Sequence of protein 1:
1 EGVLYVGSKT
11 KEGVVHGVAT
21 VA

The following describes two proteins that form a bound complex.

Sequence of protein 2:
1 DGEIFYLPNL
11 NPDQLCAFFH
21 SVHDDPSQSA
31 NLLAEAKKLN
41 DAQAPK

Contacts between the two chains:
Residue S29 in protein 2 is in contact with residue G2 in protein 1 (closest heavy-atom distance 3.2 Å).
Residue D1 in protein 2 contacts residue V21 in protein 1 (closest heavy-atom distance 3.8 Å).
Residue S29 in protein 2 interacts with residue E1 in protein 1 (closest heavy-atom distance 4.2 Å).
Residue I4 in protein 2 interacts with residue V18 in protein 1 (closest heavy-atom distance 2.9 Å).
Residue Y6 in protein 2 is in contact with residue G7 in protein 1 (closest heavy-atom distance 4.8 Å).
Residue F5 in protein 2 contacts residue G17 in protein 1 (closest heavy-atom distance 3.3 Å).
Residue F19 in protein 2 contacts residue L4 in protein 1 (closest heavy-atom distance 4.1 Å).
Residue F18 in protein 2 is in contact with residue V18 in protein 1 (closest heavy-atom distance 3.3 Å).
Residue L7 in protein 2 interacts with residue G17 in protein 1 (closest heavy-atom distance 4.1 Å).
Residue F5 in protein 2 interacts with residue H16 in protein 1 (closest heavy-atom distance 4.8 Å).
Residue F19 in protein 2 contacts residue V3 in protein 1 (closest heavy-atom distance 3.6 Å).
Residue E3 in protein 2 interacts with residue A19 in protein 1 (closest heavy-atom distance 2.8 Å).
Residue L33 in protein 2 is in contact with residue V18 in protein 1 (closest heavy-atom distance 3.6 Å).
Residue P26 in protein 2 contacts residue G2 in protein 1 (closest heavy-atom distance 3.7 Å).
Residue F5 in protein 2 contacts residue A19 in protein 1 (closest heavy-atom distance 4.9 Å).
Residue F19 in protein 2 is in contact with residue G17 in protein 1 (closest heavy-atom distance 3.8 Å).
Residue D1 in protein 2 interacts with residue T20 in protein 1 (closest heavy-atom distance 4.8 Å).
Residue F19 in protein 2 contacts residue Y5 in protein 1 (closest heavy-atom distance 3.4 Å).
Residue L33 in protein 2 contacts residue T20 in protein 1 (closest heavy-atom distance 3.4 Å).
Residue A30 in protein 2 interacts with residue V3 in protein 1 (closest heavy-atom distance 4.4 Å).
Residue G2 in protein 2 contacts residue V21 in protein 1 (closest heavy-atom distance 3.9 Å).
Residue E3 in protein 2 interacts with residue T20 in protein 1 (closest heavy-atom distance 2.6 Å).
Residue G2 in protein 2 interacts with residue A19 in protein 1 (closest heavy-atom distance 4.9 Å).
Residue F5 in protein 2 is in contact with residue V18 in protein 1 (closest heavy-atom distance 2.7 Å).
Residue P8 in protein 2 interacts with residue V15 in protein 1 (closest heavy-atom distance 3.5 Å).
Residue L15 in protein 2 is in contact with residue H16 in protein 1 (closest heavy-atom distance 3.3 Å).
Residue Y6 in protein 2 is in contact with residue H16 in protein 1 (closest heavy-atom distance 3.9 Å).
Residue V22 in protein 2 contacts residue V3 in protein 1 (closest heavy-atom distance 3.4 Å).
Residue F19 in protein 2 is in contact with residue V18 in protein 1 (closest heavy-atom distance 4.1 Å).
Residue I4 in protein 2 is in contact with residue A19 in protein 1 (closest heavy-atom distance 3.2 Å).
Residue S29 in protein 2 interacts with residue V3 in protein 1 (closest heavy-atom distance 3.5 Å).
Residue Y6 in protein 2 interacts with residue G17 in protein 1 (closest heavy-atom distance 3.5 Å).
Residue S27 in protein 2 contacts residue E1 in protein 1 (closest heavy-atom distance 4.3 Å).
Residue G2 in protein 2 interacts with residue A22 in protein 1 (closest heavy-atom distance 4.5 Å).
Residue L7 in protein 2 interacts with residue H16 in protein 1 (closest heavy-atom distance 2.9 Å).
Residue Y6 in protein 2 interacts with residue S8 in protein 1 (closest heavy-atom distance 3.9 Å).
Residue P26 in protein 2 interacts with residue E1 in protein 1 (closest heavy-atom distance 3.2 Å).
Residue F18 in protein 2 interacts with residue V3 in protein 1 (closest heavy-atom distance 3.3 Å).
Residue G2 in protein 2 contacts residue T20 in protein 1 (closest heavy-atom distance 2.7 Å).
Residue L7 in protein 2 is in contact with residue V18 in protein 1 (closest heavy-atom distance 3.3 Å).
Residue L7 in protein 2 is in contact with residue V15 in protein 1 (closest heavy-atom distance 4.8 Å).
Residue Y6 in protein 2 interacts with residue V6 in protein 1 (closest heavy-atom distance 4.5 Å).
Residue F5 in protein 2 contacts residue T20 in protein 1 (closest heavy-atom distance 3.7 Å).
Residue A30 in protein 2 is in contact with residue T20 in protein 1 (closest heavy-atom distance 4.8 Å).
Residue P8 in protein 2 is in contact with residue H16 in protein 1 (closest heavy-atom distance 4.3 Å).
Residue Y6 in protein 2 interacts with residue V15 in protein 1 (closest heavy-atom distance 3.6 Å).
Residue E3 in protein 2 contacts residue V18 in protein 1 (closest heavy-atom distance 3.2 Å).
Residue I4 in protein 2 is in contact with residue G17 in protein 1 (closest heavy-atom distance 4.7 Å).
Residue I4 in protein 2 is in contact with residue V6 in protein 1 (closest heavy-atom distance 3.3 Å).
Residue Y6 in protein 2 interacts with residue V18 in protein 1 (closest heavy-atom distance 4.5 Å).
Residue L33 in protein 2 interacts with residue V3 in protein 1 (closest heavy-atom distance 3.8 Å).
Residue I4 in protein 2 interacts with residue T20 in protein 1 (closest heavy-atom distance 4.8 Å).